These two protein chains interact to form a complex.

Sequence of the second protein:
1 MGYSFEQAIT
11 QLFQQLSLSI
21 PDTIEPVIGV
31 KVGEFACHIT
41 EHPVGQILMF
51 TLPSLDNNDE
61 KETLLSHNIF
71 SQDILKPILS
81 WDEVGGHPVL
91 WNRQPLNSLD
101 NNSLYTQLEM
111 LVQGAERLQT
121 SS

Sequence of the first protein:
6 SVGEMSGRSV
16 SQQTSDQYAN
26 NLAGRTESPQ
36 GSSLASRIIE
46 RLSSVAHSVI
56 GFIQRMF

Contacts between the two chains:
Residue G85 in the second protein is in contact with residue Y23 in the first protein (closest heavy-atom distance 4.0 Å).
Residue H87 in the second protein interacts with residue Y23 in the first protein (closest heavy-atom distance 3.4 Å).
Residue L52 in the second protein contacts residue Y23 in the first protein (closest heavy-atom distance 3.8 Å).
Residue V112 in the second protein interacts with residue M10 in the first protein (closest heavy-atom distance 3.3 Å).
Residue V89 in the second protein is in contact with residue L27 in the first protein (closest heavy-atom distance 3.9 Å).
Residue D82 in the second protein interacts with residue Y23 in the first protein (closest heavy-atom distance 2.6 Å).
Residue K31 in the second protein is in contact with residue Q18 in the first protein (closest heavy-atom distance 3.6 Å).
Residue F70 in the second protein interacts with residue F57 in the first protein (closest heavy-atom distance 3.5 Å).
Residue G29 in the second protein contacts residue S16 in the first protein (closest heavy-atom distance 4.2 Å).
Residue E25 in the second protein is in contact with residue T19 in the first protein (closest heavy-atom distance 3.9 Å).
Residue D82 in the second protein is in contact with residue L27 in the first protein (closest heavy-atom distance 4.0 Å).
Residue F50 in the second protein contacts residue A28 in the first protein (closest heavy-atom distance 3.9 Å).
Residue L16 in the second protein interacts with residue G8 in the first protein (closest heavy-atom distance 3.2 Å).
Residue V112 in the second protein contacts residue S11 in the first protein (closest heavy-atom distance 3.8 Å).
Residue V30 in the second protein interacts with residue V15 in the first protein (closest heavy-atom distance 3.5 Å).
Residue V27 in the second protein contacts residue A28 in the first protein (closest heavy-atom distance 3.5 Å).
Residue F35 in the second protein contacts residue R13 in the first protein (closest heavy-atom distance 3.9 Å).
Residue H38 in the second protein is in contact with residue A24 in the first protein (closest heavy-atom distance 3.5 Å).
Residue H38 in the second protein is in contact with residue S20 in the first protein (closest heavy-atom distance 3.2 Å).
Residue E116 in the second protein interacts with residue S11 in the first protein (closest heavy-atom distance 3.7 Å).
Residue V27 in the second protein contacts residue S20 in the first protein (closest heavy-atom distance 2.9 Å).
Residue V30 in the second protein interacts with residue S16 in the first protein (closest heavy-atom distance 3.5 Å).
Residue F50 in the second protein contacts residue A24 in the first protein (closest heavy-atom distance 3.6 Å).
Residue E116 in the second protein contacts residue R13 in the first protein (closest heavy-atom distance 3.0 Å).
Residue V27 in the second protein is in contact with residue N25 in the first protein (closest heavy-atom distance 3.3 Å).
Residue G29 in the second protein contacts residue Q17 in the first protein (closest heavy-atom distance 3.4 Å).
Residue H42 in the second protein is in contact with residue R30 in the first protein (closest heavy-atom distance 2.7 Å).
Residue K31 in the second protein is in contact with residue S16 in the first protein (closest heavy-atom distance 2.8 Å).
Residue I28 in the second protein contacts residue Q17 in the first protein (closest heavy-atom distance 4.0 Å).
Residue F50 in the second protein contacts residue L27 in the first protein (closest heavy-atom distance 3.9 Å).
Residue G29 in the second protein interacts with residue Q18 in the first protein (closest heavy-atom distance 2.8 Å).
Residue V32 in the second protein interacts with residue S14 in the first protein (closest heavy-atom distance 4.0 Å).
Residue K31 in the second protein interacts with residue S14 in the first protein (closest heavy-atom distance 3.6 Å).
Residue E109 in the second protein is in contact with residue M10 in the first protein (closest heavy-atom distance 3.0 Å).
Residue G33 in the second protein is in contact with residue R13 in the first protein (closest heavy-atom distance 3.3 Å).
Residue K31 in the second protein is in contact with residue V15 in the first protein (closest heavy-atom distance 3.3 Å).
Residue H42 in the second protein is in contact with residue G29 in the first protein (closest heavy-atom distance 3.7 Å).
Residue T40 in the second protein is in contact with residue A28 in the first protein (closest heavy-atom distance 4.0 Å).
Residue I28 in the second protein is in contact with residue S20 in the first protein (closest heavy-atom distance 3.8 Å).
Residue G29 in the second protein contacts residue S20 in the first protein (closest heavy-atom distance 3.5 Å).
Residue L16 in the second protein interacts with residue V15 in the first protein (closest heavy-atom distance 4.1 Å).
Residue L18 in the second protein interacts with residue V15 in the first protein (closest heavy-atom distance 3.8 Å).
Residue E25 in the second protein interacts with residue S20 in the first protein (closest heavy-atom distance 3.6 Å).
Residue H42 in the second protein contacts residue A28 in the first protein (closest heavy-atom distance 3.1 Å).
Residue S17 in the second protein interacts with residue V7 in the first protein (closest heavy-atom distance 3.6 Å).
Residue G33 in the second protein is in contact with residue S14 in the first protein (closest heavy-atom distance 3.1 Å).
Residue L18 in the second protein contacts residue S16 in the first protein (closest heavy-atom distance 3.9 Å).
Residue S17 in the second protein contacts residue G8 in the first protein (closest heavy-atom distance 3.3 Å).
Residue V32 in the second protein interacts with residue R13 in the first protein (closest heavy-atom distance 3.8 Å).
Residue Y105 in the second protein is in contact with residue M10 in the first protein (closest heavy-atom distance 3.5 Å).
Residue F13 in the second protein interacts with residue Q17 in the first protein (closest heavy-atom distance 3.4 Å).
Residue A36 in the second protein contacts residue Q18 in the first protein (closest heavy-atom distance 3.8 Å).
Residue P21 in the second protein interacts with residue Q17 in the first protein (closest heavy-atom distance 3.0 Å).
Residue F70 in the second protein contacts residue F62 in the first protein (closest heavy-atom distance 3.9 Å).
Residue V32 in the second protein contacts residue M10 in the first protein (closest heavy-atom distance 3.4 Å).
Residue Y105 in the second protein contacts residue E9 in the first protein (closest heavy-atom distance 3.9 Å).
Residue L108 in the second protein is in contact with residue M10 in the first protein (closest heavy-atom distance 3.9 Å).
Residue I69 in the second protein is in contact with residue F57 in the first protein (closest heavy-atom distance 4.1 Å).
Residue H42 in the second protein interacts with residue T31 in the first protein (closest heavy-atom distance 4.1 Å).
Residue L18 in the second protein interacts with residue Q17 in the first protein (closest heavy-atom distance 4.2 Å).